This data describes a binding interaction between two proteins.

Sequence of the second protein:
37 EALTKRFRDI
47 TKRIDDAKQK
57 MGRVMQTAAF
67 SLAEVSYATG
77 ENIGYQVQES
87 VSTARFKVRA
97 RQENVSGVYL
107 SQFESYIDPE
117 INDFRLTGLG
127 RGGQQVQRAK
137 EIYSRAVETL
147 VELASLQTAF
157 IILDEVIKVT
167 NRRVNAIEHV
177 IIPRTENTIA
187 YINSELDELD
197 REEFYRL

Sequence of the first protein:
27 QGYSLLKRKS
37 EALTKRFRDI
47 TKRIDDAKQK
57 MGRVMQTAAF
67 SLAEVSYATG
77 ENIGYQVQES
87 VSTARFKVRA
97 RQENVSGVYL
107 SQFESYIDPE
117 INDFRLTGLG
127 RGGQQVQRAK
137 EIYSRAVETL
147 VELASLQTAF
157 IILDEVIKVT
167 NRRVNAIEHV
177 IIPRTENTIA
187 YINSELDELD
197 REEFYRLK

Residue-level contacts at the interface:
Residue I50 in the first protein is in contact with residue I185 in the second protein (closest heavy-atom distance 3.6 Å).
Residue T181 in the first protein interacts with residue F156 in the second protein (closest heavy-atom distance 3.6 Å).
Residue E148 in the first protein is in contact with residue Y187 in the second protein (closest heavy-atom distance 3.5 Å).
Residue A64 in the first protein contacts residue E199 in the second protein (closest heavy-atom distance 3.5 Å).
Residue A53 in the first protein interacts with residue L192 in the second protein (closest heavy-atom distance 3.4 Å).
Residue L32 in the first protein is in contact with residue T166 in the second protein (closest heavy-atom distance 3.4 Å).
Residue E182 in the first protein contacts residue R42 in the second protein (closest heavy-atom distance 3.0 Å).
Residue E182 in the first protein contacts residue I46 in the second protein (closest heavy-atom distance 3.5 Å).
Residue V104 in the first protein contacts residue I177 in the second protein (closest heavy-atom distance 3.5 Å).
Residue E199 in the first protein contacts residue V60 in the second protein (closest heavy-atom distance 2.6 Å).
Residue L32 in the first protein interacts with residue N167 in the second protein (closest heavy-atom distance 3.1 Å).
Residue K204 in the first protein is in contact with residue E70 in the second protein (closest heavy-atom distance 3.4 Å).
Residue L31 in the first protein is in contact with residue N167 in the second protein (closest heavy-atom distance 3.2 Å).
Residue R202 in the first protein contacts residue E137 in the second protein (closest heavy-atom distance 3.5 Å).
Residue R168 in the first protein interacts with residue S102 in the second protein (closest heavy-atom distance 3.6 Å).
Residue E148 in the first protein is in contact with residue E191 in the second protein (closest heavy-atom distance 2.6 Å).
Residue K56 in the first protein is in contact with residue N189 in the second protein (closest heavy-atom distance 2.9 Å).
Residue E191 in the first protein is in contact with residue E148 in the second protein (closest heavy-atom distance 2.6 Å).
Residue L39 in the first protein is in contact with residue E174 in the second protein (closest heavy-atom distance 3.5 Å).
Residue T145 in the first protein is in contact with residue E191 in the second protein (closest heavy-atom distance 3.1 Å).
Residue E191 in the first protein contacts residue T145 in the second protein (closest heavy-atom distance 3.2 Å).
Residue I173 in the first protein is in contact with residue I163 in the second protein (closest heavy-atom distance 3.3 Å).
Residue L159 in the first protein is in contact with residue I178 in the second protein (closest heavy-atom distance 3.4 Å).
Residue R42 in the first protein contacts residue E174 in the second protein (closest heavy-atom distance 3.2 Å).
Residue V60 in the first protein contacts residue E199 in the second protein (closest heavy-atom distance 2.6 Å).
Residue A172 in the first protein contacts residue S102 in the second protein (closest heavy-atom distance 3.4 Å).
Residue E70 in the first protein is in contact with residue R202 in the second protein (closest heavy-atom distance 2.7 Å).
Residue Y29 in the first protein interacts with residue L39 in the second protein (closest heavy-atom distance 3.0 Å).
Residue E199 in the first protein contacts residue T63 in the second protein (closest heavy-atom distance 3.4 Å).
Residue N189 in the first protein is in contact with residue A53 in the second protein (closest heavy-atom distance 3.4 Å).
Residue R49 in the first protein interacts with residue N189 in the second protein (closest heavy-atom distance 3.1 Å).
Residue V176 in the first protein interacts with residue S102 in the second protein (closest heavy-atom distance 3.6 Å).
Residue L192 in the first protein contacts residue M57 in the second protein (closest heavy-atom distance 3.6 Å).
Residue I177 in the first protein interacts with residue V104 in the second protein (closest heavy-atom distance 3.4 Å).
Residue G28 in the first protein is in contact with residue I163 in the second protein (closest heavy-atom distance 3.5 Å).
Residue L192 in the first protein is in contact with residue A53 in the second protein (closest heavy-atom distance 3.4 Å).
Residue L195 in the first protein contacts residue R141 in the second protein (closest heavy-atom distance 3.4 Å).
Residue I138 in the first protein contacts residue E199 in the second protein (closest heavy-atom distance 3.6 Å).
Residue R141 in the first protein contacts residue E198 in the second protein (closest heavy-atom distance 2.8 Å).
Residue L159 in the first protein contacts residue I173 in the second protein (closest heavy-atom distance 3.3 Å).
Residue K35 in the first protein is in contact with residue N171 in the second protein (closest heavy-atom distance 2.6 Å).
Residue T181 in the first protein is in contact with residue I46 in the second protein (closest heavy-atom distance 3.5 Å).
Residue A53 in the first protein is in contact with residue N189 in the second protein (closest heavy-atom distance 3.5 Å).
Residue R169 in the first protein is in contact with residue T166 in the second protein (closest heavy-atom distance 2.6 Å).
Residue V176 in the first protein is in contact with residue V101 in the second protein (closest heavy-atom distance 3.4 Å).
Residue D193 in the first protein interacts with residue K56 in the second protein (closest heavy-atom distance 3.1 Å).
Residue E198 in the first protein is in contact with residue R141 in the second protein (closest heavy-atom distance 2.9 Å).
Residue N189 in the first protein is in contact with residue R49 in the second protein (closest heavy-atom distance 3.1 Å).
Residue Q131 in the first protein contacts residue R202 in the second protein (closest heavy-atom distance 2.4 Å).
Residue K35 in the first protein is in contact with residue N167 in the second protein (closest heavy-atom distance 3.0 Å).
Residue I185 in the first protein contacts residue R49 in the second protein (closest heavy-atom distance 3.5 Å).
Residue T63 in the first protein is in contact with residue E199 in the second protein (closest heavy-atom distance 3.4 Å).
Residue K56 in the first protein contacts residue D193 in the second protein (closest heavy-atom distance 2.9 Å).
Residue N189 in the first protein contacts residue K56 in the second protein (closest heavy-atom distance 2.9 Å).
Residue E199 in the first protein contacts residue A64 in the second protein (closest heavy-atom distance 3.5 Å).
Residue S102 in the first protein interacts with residue V176 in the second protein (closest heavy-atom distance 3.2 Å).
Residue P179 in the first protein contacts residue R42 in the second protein (closest heavy-atom distance 3.5 Å).
Residue R59 in the first protein is in contact with residue D196 in the second protein (closest heavy-atom distance 3.4 Å).
Residue R134 in the first protein is in contact with residue Y201 in the second protein (closest heavy-atom distance 3.4 Å).
Residue E199 in the first protein contacts residue I138 in the second protein (closest heavy-atom distance 3.5 Å).